These two protein chains interact to form a complex.

Sequence of protein 2:
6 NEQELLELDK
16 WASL

Contacts between the two chains:
Residue Y92 in protein 1 interacts with residue E9 in protein 2 (closest heavy-atom distance 4.8 Å).
Residue S91 in protein 1 is in contact with residue L10 in protein 2 (closest heavy-atom distance 3.7 Å).
Residue S93 in protein 1 is in contact with residue E9 in protein 2 (closest heavy-atom distance 3.4 Å).
Residue Y92 in protein 1 is in contact with residue L10 in protein 2 (closest heavy-atom distance 3.4 Å).
Residue T94 in protein 1 interacts with residue E9 in protein 2 (closest heavy-atom distance 2.5 Å).
Residue S93 in protein 1 contacts residue L10 in protein 2 (closest heavy-atom distance 5.0 Å).
Residue Y32 in protein 1 is in contact with residue L10 in protein 2 (closest heavy-atom distance 3.8 Å).
Residue F96 in protein 1 interacts with residue L13 in protein 2 (closest heavy-atom distance 3.7 Å).
Residue Y92 in protein 1 is in contact with residue E7 in protein 2 (closest heavy-atom distance 3.8 Å).
Residue T94 in protein 1 interacts with residue L13 in protein 2 (closest heavy-atom distance 4.3 Å).
Residue F96 in protein 1 interacts with residue L10 in protein 2 (closest heavy-atom distance 3.8 Å).

Sequence of protein 1:
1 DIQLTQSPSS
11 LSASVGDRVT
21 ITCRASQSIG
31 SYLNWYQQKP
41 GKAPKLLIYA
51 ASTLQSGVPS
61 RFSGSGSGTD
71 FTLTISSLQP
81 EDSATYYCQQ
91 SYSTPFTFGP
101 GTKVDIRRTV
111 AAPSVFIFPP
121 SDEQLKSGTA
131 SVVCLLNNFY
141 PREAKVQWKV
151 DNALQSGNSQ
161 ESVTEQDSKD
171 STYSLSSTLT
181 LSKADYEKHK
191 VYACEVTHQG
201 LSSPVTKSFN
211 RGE